Sequence of chain A:
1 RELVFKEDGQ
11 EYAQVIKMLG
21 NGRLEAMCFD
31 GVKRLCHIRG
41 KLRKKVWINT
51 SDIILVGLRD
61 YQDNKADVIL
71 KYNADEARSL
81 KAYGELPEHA

Residue-level contacts at the interface:
Residue E618 in chain B is in contact with residue E88 in chain A (closest heavy-atom distance 3.8 Å).
Residue D592 in chain B is in contact with residue V32 in chain A (closest heavy-atom distance 3.9 Å).
Residue R588 in chain B contacts residue V32 in chain A (closest heavy-atom distance 4.1 Å).
Residue I619 in chain B interacts with residue E88 in chain A (closest heavy-atom distance 4.5 Å).
Residue R588 in chain B is in contact with residue K33 in chain A (closest heavy-atom distance 4.0 Å).
Residue E618 in chain B is in contact with residue P87 in chain A (closest heavy-atom distance 4.8 Å).
Residue R588 in chain B contacts residue D30 in chain A (closest heavy-atom distance 4.9 Å).
Residue R588 in chain B interacts with residue G31 in chain A (closest heavy-atom distance 4.5 Å).

Sequence of chain B:
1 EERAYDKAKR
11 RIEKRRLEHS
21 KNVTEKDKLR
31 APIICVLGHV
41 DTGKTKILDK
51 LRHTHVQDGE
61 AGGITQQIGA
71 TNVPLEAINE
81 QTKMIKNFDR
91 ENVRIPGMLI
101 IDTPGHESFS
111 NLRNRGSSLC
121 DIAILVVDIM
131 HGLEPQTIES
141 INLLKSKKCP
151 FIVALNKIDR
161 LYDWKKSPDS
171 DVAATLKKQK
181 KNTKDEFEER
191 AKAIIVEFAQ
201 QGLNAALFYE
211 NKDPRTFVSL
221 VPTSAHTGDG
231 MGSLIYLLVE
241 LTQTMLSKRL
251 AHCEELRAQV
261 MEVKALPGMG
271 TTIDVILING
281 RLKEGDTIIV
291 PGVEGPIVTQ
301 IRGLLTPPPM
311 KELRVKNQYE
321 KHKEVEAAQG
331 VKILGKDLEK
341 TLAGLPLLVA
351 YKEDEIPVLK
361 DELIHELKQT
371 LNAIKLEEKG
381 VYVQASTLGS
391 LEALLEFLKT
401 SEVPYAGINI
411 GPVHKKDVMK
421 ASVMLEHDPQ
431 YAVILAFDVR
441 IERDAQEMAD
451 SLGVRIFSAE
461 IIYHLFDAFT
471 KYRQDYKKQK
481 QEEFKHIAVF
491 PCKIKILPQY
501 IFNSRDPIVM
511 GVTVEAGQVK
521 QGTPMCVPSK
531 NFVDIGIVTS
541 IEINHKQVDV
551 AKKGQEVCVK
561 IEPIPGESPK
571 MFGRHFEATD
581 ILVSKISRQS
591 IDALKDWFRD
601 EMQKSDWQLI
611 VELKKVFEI

The following describes two proteins that form a bound complex.